These two protein chains interact to form a complex.

Sequence of protein 2:
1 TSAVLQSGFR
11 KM

Sequence of protein 1:
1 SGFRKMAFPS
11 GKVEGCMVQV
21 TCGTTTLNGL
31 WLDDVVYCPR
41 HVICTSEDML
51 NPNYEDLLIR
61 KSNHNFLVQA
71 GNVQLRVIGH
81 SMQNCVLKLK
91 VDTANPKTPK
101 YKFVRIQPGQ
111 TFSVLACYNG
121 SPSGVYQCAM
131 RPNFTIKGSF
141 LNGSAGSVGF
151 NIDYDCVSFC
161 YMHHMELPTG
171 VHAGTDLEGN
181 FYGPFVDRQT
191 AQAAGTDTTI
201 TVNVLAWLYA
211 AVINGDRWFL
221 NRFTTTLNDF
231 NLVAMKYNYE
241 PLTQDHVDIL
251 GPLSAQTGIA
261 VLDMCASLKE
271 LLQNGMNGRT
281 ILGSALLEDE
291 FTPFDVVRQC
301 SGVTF

Residue-level contacts at the interface:
Residue R188 in protein 1 interacts with residue L5 in protein 2 (closest heavy-atom distance 4.1 Å).
Residue R188 in protein 1 interacts with residue A3 in protein 2 (closest heavy-atom distance 3.8 Å).
Residue T26 in protein 1 interacts with residue G8 in protein 2 (closest heavy-atom distance 2.6 Å).
Residue L67 in protein 1 interacts with residue R10 in protein 2 (closest heavy-atom distance 3.4 Å).
Residue T24 in protein 1 is in contact with residue R10 in protein 2 (closest heavy-atom distance 2.7 Å).
Residue Q189 in protein 1 contacts residue A3 in protein 2 (closest heavy-atom distance 3.3 Å).
Residue H172 in protein 1 is in contact with residue Q6 in protein 2 (closest heavy-atom distance 3.5 Å).
Residue A145 in protein 1 is in contact with residue Q6 in protein 2 (closest heavy-atom distance 3.0 Å).
Residue N142 in protein 1 is in contact with residue Q6 in protein 2 (closest heavy-atom distance 3.9 Å).
Residue G143 in protein 1 interacts with residue G8 in protein 2 (closest heavy-atom distance 3.6 Å).
Residue P168 in protein 1 is in contact with residue S2 in protein 2 (closest heavy-atom distance 4.3 Å).
Residue L27 in protein 1 interacts with residue S7 in protein 2 (closest heavy-atom distance 4.3 Å).
Residue M165 in protein 1 is in contact with residue L5 in protein 2 (closest heavy-atom distance 3.7 Å).
Residue H163 in protein 1 contacts residue Q6 in protein 2 (closest heavy-atom distance 2.4 Å).
Residue L141 in protein 1 contacts residue Q6 in protein 2 (closest heavy-atom distance 3.7 Å).
Residue M49 in protein 1 contacts residue L5 in protein 2 (closest heavy-atom distance 3.9 Å).
Residue T24 in protein 1 interacts with residue F9 in protein 2 (closest heavy-atom distance 3.1 Å).
Residue T190 in protein 1 contacts residue A3 in protein 2 (closest heavy-atom distance 3.0 Å).
Residue T26 in protein 1 is in contact with residue R10 in protein 2 (closest heavy-atom distance 4.0 Å).
Residue G143 in protein 1 interacts with residue Q6 in protein 2 (closest heavy-atom distance 2.9 Å).
Residue Q189 in protein 1 is in contact with residue V4 in protein 2 (closest heavy-atom distance 3.6 Å).
Residue M49 in protein 1 contacts residue S7 in protein 2 (closest heavy-atom distance 3.5 Å).
Residue T21 in protein 1 interacts with residue R10 in protein 2 (closest heavy-atom distance 3.7 Å).
Residue T26 in protein 1 is in contact with residue F9 in protein 2 (closest heavy-atom distance 4.2 Å).
Residue A191 in protein 1 interacts with residue T1 in protein 2 (closest heavy-atom distance 3.4 Å).
Residue Q192 in protein 1 is in contact with residue T1 in protein 2 (closest heavy-atom distance 3.5 Å).
Residue M165 in protein 1 interacts with residue V4 in protein 2 (closest heavy-atom distance 3.1 Å).
Residue Y54 in protein 1 is in contact with residue L5 in protein 2 (closest heavy-atom distance 4.3 Å).
Residue A145 in protein 1 is in contact with residue S7 in protein 2 (closest heavy-atom distance 4.0 Å).
Residue T25 in protein 1 interacts with residue G8 in protein 2 (closest heavy-atom distance 3.5 Å).
Residue N142 in protein 1 contacts residue V4 in protein 2 (closest heavy-atom distance 3.9 Å).
Residue F140 in protein 1 contacts residue Q6 in protein 2 (closest heavy-atom distance 3.2 Å).
Residue T25 in protein 1 is in contact with residue S7 in protein 2 (closest heavy-atom distance 3.5 Å).
Residue D187 in protein 1 interacts with residue L5 in protein 2 (closest heavy-atom distance 3.9 Å).
Residue E166 in protein 1 is in contact with residue V4 in protein 2 (closest heavy-atom distance 2.9 Å).
Residue G23 in protein 1 is in contact with residue M12 in protein 2 (closest heavy-atom distance 3.7 Å).
Residue M165 in protein 1 contacts residue A3 in protein 2 (closest heavy-atom distance 4.0 Å).
Residue P168 in protein 1 contacts residue T1 in protein 2 (closest heavy-atom distance 3.5 Å).
Residue G143 in protein 1 contacts residue S7 in protein 2 (closest heavy-atom distance 3.2 Å).
Residue Q189 in protein 1 interacts with residue L5 in protein 2 (closest heavy-atom distance 3.1 Å).
Residue S144 in protein 1 contacts residue Q6 in protein 2 (closest heavy-atom distance 3.3 Å).
Residue Q189 in protein 1 interacts with residue S2 in protein 2 (closest heavy-atom distance 2.4 Å).
Residue H41 in protein 1 is in contact with residue S7 in protein 2 (closest heavy-atom distance 3.6 Å).
Residue Q69 in protein 1 interacts with residue R10 in protein 2 (closest heavy-atom distance 2.4 Å).
Residue H41 in protein 1 contacts residue L5 in protein 2 (closest heavy-atom distance 3.6 Å).
Residue T26 in protein 1 is in contact with residue S7 in protein 2 (closest heavy-atom distance 3.6 Å).
Residue H41 in protein 1 is in contact with residue Q6 in protein 2 (closest heavy-atom distance 4.2 Å).
Residue T24 in protein 1 contacts residue G8 in protein 2 (closest heavy-atom distance 3.7 Å).
Residue Q19 in protein 1 interacts with residue R10 in protein 2 (closest heavy-atom distance 3.6 Å).
Residue L167 in protein 1 is in contact with residue A3 in protein 2 (closest heavy-atom distance 4.4 Å).
Residue N142 in protein 1 contacts residue S7 in protein 2 (closest heavy-atom distance 3.8 Å).
Residue M165 in protein 1 interacts with residue Q6 in protein 2 (closest heavy-atom distance 3.8 Å).
Residue T190 in protein 1 interacts with residue T1 in protein 2 (closest heavy-atom distance 4.3 Å).
Residue H164 in protein 1 is in contact with residue L5 in protein 2 (closest heavy-atom distance 3.8 Å).
Residue Q192 in protein 1 contacts residue A3 in protein 2 (closest heavy-atom distance 3.5 Å).
Residue E166 in protein 1 interacts with residue Q6 in protein 2 (closest heavy-atom distance 3.1 Å).
Residue E166 in protein 1 interacts with residue A3 in protein 2 (closest heavy-atom distance 3.7 Å).
Residue T190 in protein 1 contacts residue S2 in protein 2 (closest heavy-atom distance 3.6 Å).
Residue A191 in protein 1 contacts residue S2 in protein 2 (closest heavy-atom distance 4.0 Å).
Residue H164 in protein 1 interacts with residue Q6 in protein 2 (closest heavy-atom distance 3.1 Å).